Sequence of the second protein:
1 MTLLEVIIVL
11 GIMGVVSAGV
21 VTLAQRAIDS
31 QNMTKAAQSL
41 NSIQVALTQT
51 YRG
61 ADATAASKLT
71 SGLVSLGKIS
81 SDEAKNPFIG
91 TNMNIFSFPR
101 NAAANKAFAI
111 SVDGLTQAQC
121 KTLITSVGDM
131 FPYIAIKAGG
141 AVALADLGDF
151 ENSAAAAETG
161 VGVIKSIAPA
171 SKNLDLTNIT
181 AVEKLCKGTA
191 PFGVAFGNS

These two protein chains interact to form a complex.

Interface contacts:
Residue L176 in the second protein contacts residue L69 in the first protein (closest heavy-atom distance 4.6 Å).
Residue L176 in the second protein interacts with residue Y51 in the first protein (closest heavy-atom distance 3.9 Å).
Residue V15 in the second protein contacts residue Q31 in the first protein (closest heavy-atom distance 4.4 Å).
Residue T122 in the second protein is in contact with residue G77 in the first protein (closest heavy-atom distance 4.0 Å).
Residue K121 in the second protein is in contact with residue S75 in the first protein (closest heavy-atom distance 3.9 Å).
Residue T177 in the second protein is in contact with residue L69 in the first protein (closest heavy-atom distance 4.6 Å).
Residue L3 in the second protein contacts residue S17 in the first protein (closest heavy-atom distance 4.1 Å).
Residue T122 in the second protein contacts residue L76 in the first protein (closest heavy-atom distance 3.5 Å).
Residue R26 in the second protein contacts residue I79 in the first protein (closest heavy-atom distance 3.3 Å).
Residue L23 in the second protein interacts with residue S80 in the first protein (closest heavy-atom distance 4.7 Å).
Residue I12 in the second protein contacts residue A27 in the first protein (closest heavy-atom distance 4.2 Å).
Residue T22 in the second protein is in contact with residue S80 in the first protein (closest heavy-atom distance 4.2 Å).
Residue R26 in the second protein contacts residue K78 in the first protein (closest heavy-atom distance 2.6 Å).
Residue I7 in the second protein is in contact with residue A24 in the first protein (closest heavy-atom distance 3.5 Å).
Residue L4 in the second protein interacts with residue L23 in the first protein (closest heavy-atom distance 3.9 Å).
Residue T125 in the second protein is in contact with residue L76 in the first protein (closest heavy-atom distance 3.6 Å).
Residue L185 in the second protein is in contact with residue L76 in the first protein (closest heavy-atom distance 4.5 Å).
Residue R26 in the second protein interacts with residue G77 in the first protein (closest heavy-atom distance 3.5 Å).
Residue L23 in the second protein is in contact with residue Q38 in the first protein (closest heavy-atom distance 4.2 Å).
Residue T177 in the second protein is in contact with residue Y51 in the first protein (closest heavy-atom distance 4.1 Å).
Residue I179 in the second protein contacts residue G72 in the first protein (closest heavy-atom distance 3.6 Å).
Residue I179 in the second protein contacts residue K68 in the first protein (closest heavy-atom distance 3.2 Å).
Residue M1 in the second protein is in contact with residue S17 in the first protein (closest heavy-atom distance 4.0 Å).
Residue L176 in the second protein interacts with residue T50 in the first protein (closest heavy-atom distance 3.2 Å).
Residue L3 in the second protein interacts with residue V20 in the first protein (closest heavy-atom distance 3.7 Å).
Residue T125 in the second protein interacts with residue K78 in the first protein (closest heavy-atom distance 3.9 Å).
Residue I179 in the second protein is in contact with residue L69 in the first protein (closest heavy-atom distance 4.7 Å).
Residue I179 in the second protein interacts with residue S71 in the first protein (closest heavy-atom distance 5.0 Å).
Residue V16 in the second protein contacts residue Q31 in the first protein (closest heavy-atom distance 3.4 Å).
Residue V182 in the second protein is in contact with residue G72 in the first protein (closest heavy-atom distance 3.8 Å).
Residue R26 in the second protein contacts residue S80 in the first protein (closest heavy-atom distance 3.1 Å).
Residue V182 in the second protein contacts residue L76 in the first protein (closest heavy-atom distance 3.6 Å).
Residue L4 in the second protein is in contact with residue A24 in the first protein (closest heavy-atom distance 4.8 Å).
Residue L4 in the second protein is in contact with residue V20 in the first protein (closest heavy-atom distance 3.6 Å).
Residue K121 in the second protein is in contact with residue L76 in the first protein (closest heavy-atom distance 4.7 Å).
Residue I12 in the second protein contacts residue Q31 in the first protein (closest heavy-atom distance 4.2 Å).
Residue I12 in the second protein interacts with residue I28 in the first protein (closest heavy-atom distance 3.8 Å).
Residue V182 in the second protein is in contact with residue S75 in the first protein (closest heavy-atom distance 4.0 Å).

Sequence of the first protein:
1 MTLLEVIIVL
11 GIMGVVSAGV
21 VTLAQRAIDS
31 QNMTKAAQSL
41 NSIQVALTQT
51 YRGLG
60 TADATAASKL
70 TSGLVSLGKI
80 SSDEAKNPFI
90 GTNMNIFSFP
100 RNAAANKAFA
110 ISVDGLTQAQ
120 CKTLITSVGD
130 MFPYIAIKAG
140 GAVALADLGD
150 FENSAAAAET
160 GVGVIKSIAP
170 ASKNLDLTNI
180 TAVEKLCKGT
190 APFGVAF